Sequence of chain B:
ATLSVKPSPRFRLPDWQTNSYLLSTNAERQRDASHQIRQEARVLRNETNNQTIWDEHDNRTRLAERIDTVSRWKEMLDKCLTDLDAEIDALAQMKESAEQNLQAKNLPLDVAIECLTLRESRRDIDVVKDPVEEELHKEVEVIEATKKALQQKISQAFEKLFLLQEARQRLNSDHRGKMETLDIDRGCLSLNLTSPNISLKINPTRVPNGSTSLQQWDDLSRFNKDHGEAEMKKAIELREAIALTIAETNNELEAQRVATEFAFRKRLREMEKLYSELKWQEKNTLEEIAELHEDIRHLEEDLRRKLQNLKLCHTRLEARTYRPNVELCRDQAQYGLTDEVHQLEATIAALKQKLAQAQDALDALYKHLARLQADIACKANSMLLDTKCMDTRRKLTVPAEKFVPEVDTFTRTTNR

Residue-level contacts at the interface:
Residue R331 in chain B is in contact with residue K227 in chain A (closest heavy-atom distance 4.9 Å).
Residue K130 in chain B interacts with residue I172 in chain A (closest heavy-atom distance 3.4 Å).
Residue H343 in chain B contacts residue N219 in chain A (closest heavy-atom distance 4.7 Å).
Residue R331 in chain B interacts with residue E226 in chain A (closest heavy-atom distance 3.5 Å).
Residue R13 in chain B interacts with residue R61 in chain A (closest heavy-atom distance 4.4 Å).
Residue R13 in chain B interacts with residue T57 in chain A (closest heavy-atom distance 3.4 Å).

Sequence of chain A:
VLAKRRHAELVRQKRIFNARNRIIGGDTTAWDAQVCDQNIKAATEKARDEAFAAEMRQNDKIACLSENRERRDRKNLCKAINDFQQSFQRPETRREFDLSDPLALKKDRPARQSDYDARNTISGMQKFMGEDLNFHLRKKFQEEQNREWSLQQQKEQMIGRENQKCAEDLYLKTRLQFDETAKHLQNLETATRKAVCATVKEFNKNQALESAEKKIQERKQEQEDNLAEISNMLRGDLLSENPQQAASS

The following describes two proteins that form a bound complex.